Residue-level contacts at the interface:
Residue R522 in chain A is in contact with residue D54 in chain B (closest heavy-atom distance 2.6 Å).
Residue D514 in chain A is in contact with residue M47 in chain B (closest heavy-atom distance 2.8 Å).
Residue P525 in chain A interacts with residue D51 in chain B (closest heavy-atom distance 2.9 Å).
Residue Q497 in chain A contacts residue S202 in chain B (closest heavy-atom distance 3.0 Å).
Residue G523 in chain A contacts residue D51 in chain B (closest heavy-atom distance 3.1 Å).
Residue I516 in chain A contacts residue V49 in chain B (closest heavy-atom distance 3.1 Å).
Residue A248 in chain A contacts residue R251 in chain B (closest heavy-atom distance 3.2 Å).
Residue M16 in chain A is in contact with residue M1 in chain B (closest heavy-atom distance 3.1 Å).
Residue E185 in chain A is in contact with residue K225 in chain B (closest heavy-atom distance 3.1 Å).
Residue R522 in chain A contacts residue G53 in chain B (closest heavy-atom distance 3.1 Å).
Residue L510 in chain A is in contact with residue D45 in chain B (closest heavy-atom distance 3.3 Å).
Residue T253 in chain A interacts with residue T253 in chain B (closest heavy-atom distance 2.9 Å).
Residue I250 in chain A is in contact with residue I252 in chain B (closest heavy-atom distance 2.5 Å).
Residue R251 in chain A is in contact with residue L258 in chain B (closest heavy-atom distance 2.8 Å).
Residue D529 in chain A interacts with residue L8 in chain B (closest heavy-atom distance 3.1 Å).
Residue T84 in chain A contacts residue T373 in chain B (closest heavy-atom distance 3.4 Å).
Residue I512 in chain A interacts with residue K46 in chain B (closest heavy-atom distance 3.4 Å).
Residue F261 in chain A is in contact with residue A256 in chain B (closest heavy-atom distance 3.3 Å).
Residue D529 in chain A contacts residue P5 in chain B (closest heavy-atom distance 3.1 Å).
Residue E249 in chain A contacts residue R251 in chain B (closest heavy-atom distance 2.9 Å).
Residue I250 in chain A contacts residue R251 in chain B (closest heavy-atom distance 2.6 Å).
Residue M77 in chain A is in contact with residue D54 in chain B (closest heavy-atom distance 3.3 Å).
Residue E80 in chain A is in contact with residue H375 in chain B (closest heavy-atom distance 2.8 Å).
Residue K187 in chain A is in contact with residue K347 in chain B (closest heavy-atom distance 2.6 Å).
Residue H116 in chain A contacts residue E446 in chain B (closest heavy-atom distance 3.0 Å).
Residue V515 in chain A contacts residue M47 in chain B (closest heavy-atom distance 3.0 Å).
Residue E519 in chain A is in contact with residue L48 in chain B (closest heavy-atom distance 3.2 Å).
Residue E249 in chain A is in contact with residue I250 in chain B (closest heavy-atom distance 3.1 Å).
Residue A524 in chain A is in contact with residue D51 in chain B (closest heavy-atom distance 2.9 Å).
Residue R522 in chain A is in contact with residue D50 in chain B (closest heavy-atom distance 2.9 Å).
Residue E249 in chain A interacts with residue E249 in chain B (closest heavy-atom distance 3.4 Å).
Residue G531 in chain A interacts with residue Q4 in chain B (closest heavy-atom distance 2.9 Å).
Residue D526 in chain A contacts residue D51 in chain B (closest heavy-atom distance 3.3 Å).
Residue R522 in chain A interacts with residue V49 in chain B (closest heavy-atom distance 2.9 Å).
Residue K13 in chain A is in contact with residue V49 in chain B (closest heavy-atom distance 3.1 Å).
Residue K520 in chain A is in contact with residue E67 in chain B (closest heavy-atom distance 2.8 Å).
Residue I512 in chain A interacts with residue D45 in chain B (closest heavy-atom distance 3.0 Å).
Residue I252 in chain A interacts with residue P255 in chain B (closest heavy-atom distance 3.4 Å).
Residue R522 in chain A is in contact with residue V55 in chain B (closest heavy-atom distance 3.2 Å).
Residue N328 in chain A contacts residue H296 in chain B (closest heavy-atom distance 2.8 Å).
Residue E519 in chain A interacts with residue D50 in chain B (closest heavy-atom distance 3.2 Å).
Residue V325 in chain A interacts with residue Q222 in chain B (closest heavy-atom distance 2.8 Å).
Residue M508 in chain A contacts residue D45 in chain B (closest heavy-atom distance 3.2 Å).
Residue E249 in chain A contacts residue D247 in chain B (closest heavy-atom distance 3.1 Å).
Residue I512 in chain A interacts with residue M47 in chain B (closest heavy-atom distance 3.2 Å).
Residue A517 in chain A interacts with residue M47 in chain B (closest heavy-atom distance 3.2 Å).
Residue I250 in chain A interacts with residue I250 in chain B (closest heavy-atom distance 3.3 Å).
Residue D514 in chain A interacts with residue K46 in chain B (closest heavy-atom distance 2.9 Å).
Residue I250 in chain A contacts residue T253 in chain B (closest heavy-atom distance 2.7 Å).
Residue A517 in chain A is in contact with residue V49 in chain B (closest heavy-atom distance 3.2 Å).
Residue V188 in chain A interacts with residue K225 in chain B (closest heavy-atom distance 3.0 Å).
Residue R511 in chain A interacts with residue M44 in chain B (closest heavy-atom distance 3.4 Å).
Residue D514 in chain A interacts with residue D45 in chain B (closest heavy-atom distance 2.9 Å).
Residue I252 in chain A interacts with residue T253 in chain B (closest heavy-atom distance 2.7 Å).
Residue E245 in chain A interacts with residue E243 in chain B (closest heavy-atom distance 3.4 Å).
Residue R251 in chain A is in contact with residue T253 in chain B (closest heavy-atom distance 3.0 Å).
Residue R251 in chain A contacts residue I252 in chain B (closest heavy-atom distance 3.1 Å).
Residue E519 in chain A contacts residue V49 in chain B (closest heavy-atom distance 2.8 Å).
Residue K520 in chain A is in contact with residue M68 in chain B (closest heavy-atom distance 3.0 Å).
Residue R511 in chain A contacts residue D45 in chain B (closest heavy-atom distance 2.9 Å).

Sequence of chain A:
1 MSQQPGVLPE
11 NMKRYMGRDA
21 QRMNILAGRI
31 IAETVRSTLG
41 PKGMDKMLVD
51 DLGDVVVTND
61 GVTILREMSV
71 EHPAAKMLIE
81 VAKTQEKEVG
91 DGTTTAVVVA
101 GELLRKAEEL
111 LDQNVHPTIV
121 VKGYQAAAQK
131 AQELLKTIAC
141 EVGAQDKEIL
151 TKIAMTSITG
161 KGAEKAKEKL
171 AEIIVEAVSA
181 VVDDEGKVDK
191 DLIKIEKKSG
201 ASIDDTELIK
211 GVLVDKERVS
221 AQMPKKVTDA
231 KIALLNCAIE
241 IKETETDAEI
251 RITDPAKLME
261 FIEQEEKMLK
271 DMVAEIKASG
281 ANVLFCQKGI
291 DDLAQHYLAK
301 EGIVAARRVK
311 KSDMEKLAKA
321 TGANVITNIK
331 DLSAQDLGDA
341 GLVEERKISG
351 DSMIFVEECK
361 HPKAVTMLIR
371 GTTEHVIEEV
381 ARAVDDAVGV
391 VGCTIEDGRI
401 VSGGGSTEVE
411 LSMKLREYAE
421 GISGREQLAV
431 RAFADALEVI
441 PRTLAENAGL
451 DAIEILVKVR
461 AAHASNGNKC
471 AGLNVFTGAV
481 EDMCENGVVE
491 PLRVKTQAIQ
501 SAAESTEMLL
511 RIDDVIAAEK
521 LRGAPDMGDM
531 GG

This data describes a binding interaction between two proteins.

Sequence of chain B:
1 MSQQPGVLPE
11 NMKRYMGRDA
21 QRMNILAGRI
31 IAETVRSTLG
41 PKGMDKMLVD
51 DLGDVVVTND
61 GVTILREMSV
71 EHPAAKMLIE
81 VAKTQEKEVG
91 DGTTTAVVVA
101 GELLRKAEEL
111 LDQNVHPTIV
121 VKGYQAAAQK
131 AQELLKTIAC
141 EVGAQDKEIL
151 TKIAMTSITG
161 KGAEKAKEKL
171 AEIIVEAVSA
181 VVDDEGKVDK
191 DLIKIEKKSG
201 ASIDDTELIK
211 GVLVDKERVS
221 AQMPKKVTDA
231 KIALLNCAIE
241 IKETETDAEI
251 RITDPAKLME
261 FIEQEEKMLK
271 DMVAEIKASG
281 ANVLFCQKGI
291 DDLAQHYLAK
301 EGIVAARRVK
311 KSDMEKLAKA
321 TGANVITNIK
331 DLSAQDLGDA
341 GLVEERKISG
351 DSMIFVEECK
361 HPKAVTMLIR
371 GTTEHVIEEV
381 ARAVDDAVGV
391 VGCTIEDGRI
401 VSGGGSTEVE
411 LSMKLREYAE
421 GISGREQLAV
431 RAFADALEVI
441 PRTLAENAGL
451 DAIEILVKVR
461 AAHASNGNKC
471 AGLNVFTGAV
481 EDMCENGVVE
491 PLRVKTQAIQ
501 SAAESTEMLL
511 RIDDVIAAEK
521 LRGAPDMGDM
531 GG